Sequence of the first protein:
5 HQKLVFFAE

These two protein chains interact to form a complex.

Interface contacts:
Residue I12 in the second protein interacts with residue F11 in the first protein (closest heavy-atom distance 3.2 Å).
Residue T54 in the second protein is in contact with residue H5 in the first protein (closest heavy-atom distance 3.1 Å).
Residue T54 in the second protein interacts with residue Q6 in the first protein (closest heavy-atom distance 2.6 Å).
Residue R19 in the second protein interacts with residue Q6 in the first protein (closest heavy-atom distance 4.8 Å).
Residue Q34 in the second protein interacts with residue F10 in the first protein (closest heavy-atom distance 3.0 Å).
Residue D48 in the second protein is in contact with residue F10 in the first protein (closest heavy-atom distance 4.0 Å).
Residue T158 in the second protein is in contact with residue Q6 in the first protein (closest heavy-atom distance 5.0 Å).
Residue N49 in the second protein interacts with residue V9 in the first protein (closest heavy-atom distance 3.8 Å).
Residue H50 in the second protein is in contact with residue V9 in the first protein (closest heavy-atom distance 3.8 Å).
Residue I12 in the second protein contacts residue A12 in the first protein (closest heavy-atom distance 4.1 Å).
Residue V51 in the second protein contacts residue V9 in the first protein (closest heavy-atom distance 3.8 Å).
Residue N49 in the second protein interacts with residue F11 in the first protein (closest heavy-atom distance 3.7 Å).
Residue P47 in the second protein interacts with residue F11 in the first protein (closest heavy-atom distance 4.3 Å).
Residue F178 in the second protein contacts residue F10 in the first protein (closest heavy-atom distance 3.9 Å).
Residue F13 in the second protein contacts residue V9 in the first protein (closest heavy-atom distance 3.6 Å).
Residue L52 in the second protein is in contact with residue K7 in the first protein (closest heavy-atom distance 3.1 Å).
Residue F13 in the second protein contacts residue E13 in the first protein (closest heavy-atom distance 3.5 Å).
Residue A14 in the second protein interacts with residue F11 in the first protein (closest heavy-atom distance 4.5 Å).
Residue I15 in the second protein interacts with residue V9 in the first protein (closest heavy-atom distance 3.9 Å).
Residue L52 in the second protein is in contact with residue V9 in the first protein (closest heavy-atom distance 5.0 Å).
Residue L52 in the second protein interacts with residue L8 in the first protein (closest heavy-atom distance 2.7 Å).
Residue T56 in the second protein is in contact with residue H5 in the first protein (closest heavy-atom distance 4.3 Å).
Residue F16 in the second protein interacts with residue Q6 in the first protein (closest heavy-atom distance 4.0 Å).
Residue Q55 in the second protein is in contact with residue H5 in the first protein (closest heavy-atom distance 3.7 Å).
Residue P47 in the second protein is in contact with residue A12 in the first protein (closest heavy-atom distance 3.6 Å).
Residue R11 in the second protein is in contact with residue E13 in the first protein (closest heavy-atom distance 2.6 Å).
Residue H50 in the second protein is in contact with residue F10 in the first protein (closest heavy-atom distance 3.2 Å).
Residue F13 in the second protein contacts residue F11 in the first protein (closest heavy-atom distance 2.3 Å).
Residue A14 in the second protein contacts residue V9 in the first protein (closest heavy-atom distance 3.1 Å).
Residue I12 in the second protein is in contact with residue E13 in the first protein (closest heavy-atom distance 4.5 Å).
Residue T54 in the second protein interacts with residue K7 in the first protein (closest heavy-atom distance 4.7 Å).
Residue T54 in the second protein contacts residue L8 in the first protein (closest heavy-atom distance 4.5 Å).
Residue F13 in the second protein is in contact with residue A12 in the first protein (closest heavy-atom distance 4.1 Å).
Residue V51 in the second protein interacts with residue K7 in the first protein (closest heavy-atom distance 4.8 Å).
Residue Q163 in the second protein interacts with residue L8 in the first protein (closest heavy-atom distance 3.2 Å).
Residue Q163 in the second protein interacts with residue F10 in the first protein (closest heavy-atom distance 3.2 Å).
Residue Q34 in the second protein is in contact with residue L8 in the first protein (closest heavy-atom distance 4.4 Å).
Residue E53 in the second protein contacts residue K7 in the first protein (closest heavy-atom distance 3.4 Å).
Residue I15 in the second protein is in contact with residue F11 in the first protein (closest heavy-atom distance 4.4 Å).
Residue E53 in the second protein interacts with residue Q6 in the first protein (closest heavy-atom distance 3.4 Å).
Residue R11 in the second protein is in contact with residue A12 in the first protein (closest heavy-atom distance 3.8 Å).
Residue F13 in the second protein contacts residue F10 in the first protein (closest heavy-atom distance 3.0 Å).
Residue T17 in the second protein contacts residue Q6 in the first protein (closest heavy-atom distance 4.7 Å).
Residue F16 in the second protein interacts with residue L8 in the first protein (closest heavy-atom distance 3.5 Å).
Residue H50 in the second protein is in contact with residue L8 in the first protein (closest heavy-atom distance 3.6 Å).
Residue L52 in the second protein interacts with residue Q6 in the first protein (closest heavy-atom distance 3.7 Å).
Residue E53 in the second protein is in contact with residue L8 in the first protein (closest heavy-atom distance 4.8 Å).
Residue A14 in the second protein contacts residue F10 in the first protein (closest heavy-atom distance 3.4 Å).
Residue L52 in the second protein is in contact with residue F10 in the first protein (closest heavy-atom distance 3.3 Å).
Residue V18 in the second protein contacts residue Q6 in the first protein (closest heavy-atom distance 3.1 Å).
Residue N36 in the second protein contacts residue F10 in the first protein (closest heavy-atom distance 4.2 Å).
Residue N49 in the second protein interacts with residue F10 in the first protein (closest heavy-atom distance 3.5 Å).
Residue F239 in the second protein interacts with residue H5 in the first protein (closest heavy-atom distance 4.4 Å).
Residue I12 in the second protein is in contact with residue F10 in the first protein (closest heavy-atom distance 4.2 Å).
Residue V51 in the second protein is in contact with residue L8 in the first protein (closest heavy-atom distance 3.1 Å).
Residue F239 in the second protein contacts residue Q6 in the first protein (closest heavy-atom distance 3.5 Å).
Residue F16 in the second protein is in contact with residue K7 in the first protein (closest heavy-atom distance 4.7 Å).

Sequence of the second protein:
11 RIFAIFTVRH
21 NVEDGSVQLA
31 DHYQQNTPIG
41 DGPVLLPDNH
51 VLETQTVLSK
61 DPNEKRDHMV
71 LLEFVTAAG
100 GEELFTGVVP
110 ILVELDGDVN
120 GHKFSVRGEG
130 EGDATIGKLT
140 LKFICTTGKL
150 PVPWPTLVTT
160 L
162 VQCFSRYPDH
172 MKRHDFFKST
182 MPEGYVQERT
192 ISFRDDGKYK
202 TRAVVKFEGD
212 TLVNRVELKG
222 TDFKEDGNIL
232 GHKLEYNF